Interface contacts:
Residue F42 in the second protein interacts with residue L4 in the first protein (closest heavy-atom distance 3.5 Å).
Residue M1 in the second protein interacts with residue L110 in the first protein (closest heavy-atom distance 3.5 Å).
Residue L4 in the second protein interacts with residue E30 in the first protein (closest heavy-atom distance 2.6 Å).
Residue Y2 in the second protein interacts with residue T47 in the first protein (closest heavy-atom distance 3.4 Å).
Residue E64 in the second protein contacts residue R6 in the first protein (closest heavy-atom distance 3.2 Å).
Residue V49 in the second protein interacts with residue L4 in the first protein (closest heavy-atom distance 3.4 Å).
Residue S52 in the second protein is in contact with residue R6 in the first protein (closest heavy-atom distance 3.4 Å).
Residue N11 in the second protein interacts with residue D57 in the first protein (closest heavy-atom distance 3.5 Å).
Residue F5 in the second protein is in contact with residue F42 in the first protein (closest heavy-atom distance 3.3 Å).
Residue E7 in the second protein is in contact with residue E64 in the first protein (closest heavy-atom distance 3.1 Å).
Residue A50 in the second protein is in contact with residue L4 in the first protein (closest heavy-atom distance 2.8 Å).
Residue P80 in the second protein interacts with residue F56 in the first protein (closest heavy-atom distance 3.3 Å).
Residue D28 in the second protein is in contact with residue M1 in the first protein (closest heavy-atom distance 3.2 Å).
Residue P80 in the second protein is in contact with residue M54 in the first protein (closest heavy-atom distance 3.6 Å).
Residue R6 in the second protein is in contact with residue V34 in the first protein (closest heavy-atom distance 3.1 Å).
Residue V34 in the second protein is in contact with residue F5 in the first protein (closest heavy-atom distance 3.0 Å).
Residue R6 in the second protein is in contact with residue A50 in the first protein (closest heavy-atom distance 3.3 Å).
Residue I48 in the second protein is in contact with residue Y2 in the first protein (closest heavy-atom distance 2.6 Å).
Residue F5 in the second protein interacts with residue I48 in the first protein (closest heavy-atom distance 2.6 Å).
Residue L4 in the second protein interacts with residue L110 in the first protein (closest heavy-atom distance 3.6 Å).
Residue I3 in the second protein contacts residue F42 in the first protein (closest heavy-atom distance 3.5 Å).
Residue E7 in the second protein contacts residue F36 in the first protein (closest heavy-atom distance 3.3 Å).
Residue L4 in the second protein interacts with residue I48 in the first protein (closest heavy-atom distance 3.2 Å).
Residue Y51 in the second protein contacts residue R6 in the first protein (closest heavy-atom distance 3.4 Å).
Residue M8 in the second protein contacts residue S52 in the first protein (closest heavy-atom distance 3.6 Å).
Residue L18 in the second protein interacts with residue F5 in the first protein (closest heavy-atom distance 3.5 Å).
Residue E7 in the second protein is in contact with residue K35 in the first protein (closest heavy-atom distance 3.5 Å).
Residue E7 in the second protein is in contact with residue A50 in the first protein (closest heavy-atom distance 3.2 Å).
Residue M1 in the second protein is in contact with residue I48 in the first protein (closest heavy-atom distance 3.5 Å).
Residue R32 in the second protein is in contact with residue L4 in the first protein (closest heavy-atom distance 3.3 Å).
Residue I48 in the second protein is in contact with residue L4 in the first protein (closest heavy-atom distance 2.8 Å).
Residue I48 in the second protein is in contact with residue I3 in the first protein (closest heavy-atom distance 3.2 Å).
Residue K46 in the second protein is in contact with residue Y2 in the first protein (closest heavy-atom distance 3.0 Å).
Residue E64 in the second protein is in contact with residue M8 in the first protein (closest heavy-atom distance 3.5 Å).
Residue Y51 in the second protein is in contact with residue M8 in the first protein (closest heavy-atom distance 3.6 Å).
Residue A31 in the second protein contacts residue I3 in the first protein (closest heavy-atom distance 3.2 Å).
Residue K46 in the second protein contacts residue M1 in the first protein (closest heavy-atom distance 3.1 Å).
Residue T47 in the second protein interacts with residue Y2 in the first protein (closest heavy-atom distance 3.4 Å).
Residue R6 in the second protein is in contact with residue Y13 in the first protein (closest heavy-atom distance 3.2 Å).
Residue E30 in the second protein is in contact with residue I3 in the first protein (closest heavy-atom distance 2.9 Å).
Residue M1 in the second protein contacts residue K46 in the first protein (closest heavy-atom distance 3.0 Å).
Residue R32 in the second protein contacts residue I3 in the first protein (closest heavy-atom distance 3.2 Å).
Residue A50 in the second protein is in contact with residue F5 in the first protein (closest heavy-atom distance 3.6 Å).
Residue F42 in the second protein is in contact with residue Y2 in the first protein (closest heavy-atom distance 3.5 Å).
Residue F5 in the second protein interacts with residue A50 in the first protein (closest heavy-atom distance 2.6 Å).
Residue Y13 in the second protein contacts residue F5 in the first protein (closest heavy-atom distance 3.5 Å).
Residue Y2 in the second protein is in contact with residue K46 in the first protein (closest heavy-atom distance 2.8 Å).
Residue D57 in the second protein is in contact with residue M8 in the first protein (closest heavy-atom distance 3.5 Å).
Residue L4 in the second protein contacts residue V29 in the first protein (closest heavy-atom distance 3.6 Å).
Residue V29 in the second protein is in contact with residue M1 in the first protein (closest heavy-atom distance 3.4 Å).
Residue Y2 in the second protein interacts with residue E30 in the first protein (closest heavy-atom distance 3.3 Å).
Residue A50 in the second protein contacts residue R6 in the first protein (closest heavy-atom distance 2.8 Å).
Residue I3 in the second protein contacts residue I48 in the first protein (closest heavy-atom distance 3.0 Å).
Residue R32 in the second protein interacts with residue F5 in the first protein (closest heavy-atom distance 3.0 Å).
Residue F53 in the second protein contacts residue M8 in the first protein (closest heavy-atom distance 3.6 Å).
Residue E30 in the second protein contacts residue M1 in the first protein (closest heavy-atom distance 2.7 Å).
Residue I3 in the second protein contacts residue E30 in the first protein (closest heavy-atom distance 2.5 Å).
Residue Y2 in the second protein contacts residue D28 in the first protein (closest heavy-atom distance 3.3 Å).
Residue E7 in the second protein is in contact with residue S52 in the first protein (closest heavy-atom distance 2.9 Å).
Residue I3 in the second protein is in contact with residue T47 in the first protein (closest heavy-atom distance 3.3 Å).

This data describes a binding interaction between two proteins.

Sequence of the second protein:
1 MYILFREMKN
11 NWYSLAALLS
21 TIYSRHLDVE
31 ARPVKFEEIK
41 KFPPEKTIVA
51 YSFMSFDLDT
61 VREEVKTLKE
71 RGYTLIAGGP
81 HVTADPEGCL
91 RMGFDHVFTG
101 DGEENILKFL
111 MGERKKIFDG

Sequence of the first protein:
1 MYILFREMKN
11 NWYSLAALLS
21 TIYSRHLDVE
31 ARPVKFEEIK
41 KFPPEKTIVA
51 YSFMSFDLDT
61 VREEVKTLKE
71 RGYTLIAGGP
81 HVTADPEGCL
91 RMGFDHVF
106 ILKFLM